Sequence of protein 2:
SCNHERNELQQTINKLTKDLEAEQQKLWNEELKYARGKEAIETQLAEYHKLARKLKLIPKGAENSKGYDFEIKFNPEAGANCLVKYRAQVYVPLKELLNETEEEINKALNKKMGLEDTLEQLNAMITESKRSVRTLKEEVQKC

This data describes a binding interaction between two proteins.

Sequence of protein 1:
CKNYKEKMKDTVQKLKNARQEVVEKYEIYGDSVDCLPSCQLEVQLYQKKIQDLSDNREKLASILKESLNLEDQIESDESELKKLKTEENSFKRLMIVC

Residue-level contacts at the interface:
Residue L55 in protein 2 interacts with residue I50 in protein 1 (closest heavy-atom distance 3.6 Å).
Residue R87 in protein 2 contacts residue E42 in protein 1 (closest heavy-atom distance 3.0 Å).
Residue I13 in protein 2 is in contact with residue T11 in protein 1 (closest heavy-atom distance 3.5 Å).
Residue L51 in protein 2 is in contact with residue Q51 in protein 1 (closest heavy-atom distance 3.5 Å).
Residue N81 in protein 2 interacts with residue S38 in protein 1 (closest heavy-atom distance 2.8 Å).
Residue C2 in protein 2 is in contact with residue C1 in protein 1 (closest heavy-atom distance 3.6 Å).
Residue D19 in protein 2 is in contact with residue R19 in protein 1 (closest heavy-atom distance 3.3 Å).
Residue I126 in protein 2 interacts with residue D77 in protein 1 (closest heavy-atom distance 3.3 Å).
Residue E77 in protein 2 contacts residue S32 in protein 1 (closest heavy-atom distance 3.0 Å).
Residue E5 in protein 2 interacts with residue K5 in protein 1 (closest heavy-atom distance 2.7 Å).
Residue Q44 in protein 2 interacts with residue V43 in protein 1 (closest heavy-atom distance 3.5 Å).
Residue E23 in protein 2 is in contact with residue V22 in protein 1 (closest heavy-atom distance 3.1 Å).
Residue R6 in protein 2 contacts residue M8 in protein 1 (closest heavy-atom distance 3.1 Å).
Residue E31 in protein 2 interacts with residue Y29 in protein 1 (closest heavy-atom distance 3.5 Å).
Residue Y48 in protein 2 is in contact with residue I50 in protein 1 (closest heavy-atom distance 3.5 Å).
Residue L97 in protein 2 contacts residue L53 in protein 1 (closest heavy-atom distance 3.6 Å).
Residue L115 in protein 2 contacts residue S67 in protein 1 (closest heavy-atom distance 3.4 Å).
Residue L51 in protein 2 is in contact with residue I50 in protein 1 (closest heavy-atom distance 3.2 Å).
Residue Q10 in protein 2 interacts with residue M8 in protein 1 (closest heavy-atom distance 3.3 Å).
Residue Y91 in protein 2 is in contact with residue Y46 in protein 1 (closest heavy-atom distance 3.2 Å).
Residue V140 in protein 2 contacts residue M95 in protein 1 (closest heavy-atom distance 3.4 Å).
Residue Q44 in protein 2 is in contact with residue Q40 in protein 1 (closest heavy-atom distance 3.6 Å).
Residue I41 in protein 2 is in contact with residue L36 in protein 1 (closest heavy-atom distance 3.7 Å).
Residue G37 in protein 2 contacts residue L36 in protein 1 (closest heavy-atom distance 3.6 Å).
Residue Y48 in protein 2 is in contact with residue Q47 in protein 1 (closest heavy-atom distance 3.3 Å).
Residue Y34 in protein 2 is in contact with residue L36 in protein 1 (closest heavy-atom distance 3.7 Å).
Residue K111 in protein 2 is in contact with residue E71 in protein 1 (closest heavy-atom distance 2.8 Å).
Residue T101 in protein 2 interacts with residue N56 in protein 1 (closest heavy-atom distance 3.5 Å).
Residue E102 in protein 2 interacts with residue N56 in protein 1 (closest heavy-atom distance 3.4 Å).
Residue K26 in protein 2 is in contact with residue Y26 in protein 1 (closest heavy-atom distance 3.6 Å).
Residue E23 in protein 2 contacts residue R19 in protein 1 (closest heavy-atom distance 2.9 Å).
Residue E31 in protein 2 is in contact with residue K25 in protein 1 (closest heavy-atom distance 3.5 Å).
Residue E139 in protein 2 is in contact with residue M95 in protein 1 (closest heavy-atom distance 3.5 Å).
Residue K111 in protein 2 contacts residue S67 in protein 1 (closest heavy-atom distance 3.6 Å).
Residue R87 in protein 2 is in contact with residue Y46 in protein 1 (closest heavy-atom distance 3.5 Å).
Residue K112 in protein 2 is in contact with residue E66 in protein 1 (closest heavy-atom distance 2.7 Å).
Residue I126 in protein 2 interacts with residue L84 in protein 1 (closest heavy-atom distance 3.5 Å).
Residue S1 in protein 2 contacts residue K5 in protein 1 (closest heavy-atom distance 2.6 Å).
Residue L94 in protein 2 interacts with residue I50 in protein 1 (closest heavy-atom distance 3.2 Å).
Residue L119 in protein 2 contacts residue Q73 in protein 1 (closest heavy-atom distance 3.6 Å).
Residue L55 in protein 2 is in contact with residue S54 in protein 1 (closest heavy-atom distance 3.6 Å).
Residue R6 in protein 2 contacts residue Y4 in protein 1 (closest heavy-atom distance 3.3 Å).
Residue R87 in protein 2 interacts with residue L45 in protein 1 (closest heavy-atom distance 3.2 Å).
Residue N64 in protein 2 is in contact with residue R57 in protein 1 (closest heavy-atom distance 3.4 Å).
Residue L27 in protein 2 interacts with residue Y26 in protein 1 (closest heavy-atom distance 3.6 Å).
Residue L55 in protein 2 is in contact with residue R57 in protein 1 (closest heavy-atom distance 3.4 Å).
Residue L83 in protein 2 contacts residue V43 in protein 1 (closest heavy-atom distance 3.5 Å).
Residue L136 in protein 2 interacts with residue E88 in protein 1 (closest heavy-atom distance 3.5 Å).
Residue E23 in protein 2 is in contact with residue V23 in protein 1 (closest heavy-atom distance 3.6 Å).
Residue Y86 in protein 2 contacts residue Y46 in protein 1 (closest heavy-atom distance 3.6 Å).
Residue M125 in protein 2 is in contact with residue L81 in protein 1 (closest heavy-atom distance 3.6 Å).
Residue T17 in protein 2 interacts with residue L15 in protein 1 (closest heavy-atom distance 3.6 Å).
Residue K130 in protein 2 contacts residue E80 in protein 1 (closest heavy-atom distance 3.3 Å).
Residue I105 in protein 2 is in contact with residue N56 in protein 1 (closest heavy-atom distance 3.4 Å).
Residue E47 in protein 2 contacts residue Q47 in protein 1 (closest heavy-atom distance 3.6 Å).
Residue S129 in protein 2 contacts residue L81 in protein 1 (closest heavy-atom distance 3.5 Å).
Residue I41 in protein 2 is in contact with residue C39 in protein 1 (closest heavy-atom distance 3.6 Å).
Residue L119 in protein 2 interacts with residue D77 in protein 1 (closest heavy-atom distance 3.3 Å).
Residue I72 in protein 2 contacts residue Y46 in protein 1 (closest heavy-atom distance 3.3 Å).
Residue S132 in protein 2 is in contact with residue E88 in protein 1 (closest heavy-atom distance 3.5 Å).